Sequence of protein 1:
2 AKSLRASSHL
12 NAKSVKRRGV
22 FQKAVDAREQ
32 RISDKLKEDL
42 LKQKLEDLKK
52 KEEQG

The following describes two proteins that form a bound complex.

Sequence of protein 2:
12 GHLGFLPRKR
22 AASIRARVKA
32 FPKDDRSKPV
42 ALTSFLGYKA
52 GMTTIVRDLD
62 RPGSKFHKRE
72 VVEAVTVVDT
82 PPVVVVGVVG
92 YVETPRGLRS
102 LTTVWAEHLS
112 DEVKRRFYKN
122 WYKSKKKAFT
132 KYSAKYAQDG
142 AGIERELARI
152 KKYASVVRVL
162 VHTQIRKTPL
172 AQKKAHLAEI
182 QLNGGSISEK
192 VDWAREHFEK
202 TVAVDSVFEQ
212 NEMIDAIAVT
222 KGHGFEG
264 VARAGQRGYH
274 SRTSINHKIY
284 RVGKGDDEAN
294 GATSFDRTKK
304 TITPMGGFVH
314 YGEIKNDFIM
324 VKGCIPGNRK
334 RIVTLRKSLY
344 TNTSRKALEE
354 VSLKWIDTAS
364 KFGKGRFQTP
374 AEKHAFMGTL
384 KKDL

Contacts between the two chains:
Residue D206 in protein 2 interacts with residue I33 in protein 1 (closest heavy-atom distance 3.9 Å).
Residue S207 in protein 2 is in contact with residue I33 in protein 1 (closest heavy-atom distance 3.2 Å).
Residue D206 in protein 2 is in contact with residue R32 in protein 1 (closest heavy-atom distance 4.8 Å).
Residue T202 in protein 2 interacts with residue D40 in protein 1 (closest heavy-atom distance 4.8 Å).
Residue S207 in protein 2 interacts with residue K36 in protein 1 (closest heavy-atom distance 4.0 Å).
Residue S207 in protein 2 interacts with residue L37 in protein 1 (closest heavy-atom distance 3.5 Å).
Residue F209 in protein 2 interacts with residue I33 in protein 1 (closest heavy-atom distance 4.9 Å).
Residue D206 in protein 2 is in contact with residue L37 in protein 1 (closest heavy-atom distance 4.9 Å).
Residue T346 in protein 2 contacts residue F22 in protein 1 (closest heavy-atom distance 3.9 Å).
Residue V208 in protein 2 is in contact with residue I33 in protein 1 (closest heavy-atom distance 4.5 Å).
Residue D206 in protein 2 interacts with residue K36 in protein 1 (closest heavy-atom distance 4.6 Å).
Residue S207 in protein 2 contacts residue S34 in protein 1 (closest heavy-atom distance 4.6 Å).